This data describes a binding interaction between two proteins.

Interface contacts:
Residue Y146 in the first protein is in contact with residue L129 in the second protein (closest heavy-atom distance 3.5 Å).
Residue C155 in the first protein interacts with residue L129 in the second protein (closest heavy-atom distance 3.9 Å).
Residue Y146 in the first protein is in contact with residue K133 in the second protein (closest heavy-atom distance 4.5 Å).
Residue Y146 in the first protein interacts with residue Y130 in the second protein (closest heavy-atom distance 3.7 Å).
Residue V167 in the first protein contacts residue Y130 in the second protein (closest heavy-atom distance 4.5 Å).
Residue V167 in the first protein contacts residue L129 in the second protein (closest heavy-atom distance 3.8 Å).
Residue R152 in the first protein contacts residue L129 in the second protein (closest heavy-atom distance 3.3 Å).
Residue C155 in the first protein contacts residue Y130 in the second protein (closest heavy-atom distance 4.5 Å).
Residue Y146 in the first protein is in contact with residue C127 in the second protein (closest heavy-atom distance 4.1 Å).
Residue W156 in the first protein interacts with residue Y130 in the second protein (closest heavy-atom distance 4.0 Å).
Residue H157 in the first protein contacts residue Y130 in the second protein (closest heavy-atom distance 3.5 Å).

Sequence of the first protein:
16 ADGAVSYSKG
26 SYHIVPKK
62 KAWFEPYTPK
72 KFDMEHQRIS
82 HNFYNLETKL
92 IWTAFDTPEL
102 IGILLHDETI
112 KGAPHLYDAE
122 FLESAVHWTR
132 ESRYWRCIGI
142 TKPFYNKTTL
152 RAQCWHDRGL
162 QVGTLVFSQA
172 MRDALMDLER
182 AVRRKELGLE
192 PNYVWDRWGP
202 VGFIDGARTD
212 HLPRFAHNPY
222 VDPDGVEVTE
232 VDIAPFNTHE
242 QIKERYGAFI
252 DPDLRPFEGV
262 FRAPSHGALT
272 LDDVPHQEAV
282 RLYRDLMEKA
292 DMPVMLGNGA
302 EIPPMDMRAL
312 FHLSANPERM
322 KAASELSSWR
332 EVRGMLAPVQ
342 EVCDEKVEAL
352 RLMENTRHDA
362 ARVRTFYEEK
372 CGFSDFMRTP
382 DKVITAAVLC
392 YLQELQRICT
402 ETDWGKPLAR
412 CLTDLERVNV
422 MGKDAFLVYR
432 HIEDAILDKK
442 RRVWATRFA

Sequence of the second protein:
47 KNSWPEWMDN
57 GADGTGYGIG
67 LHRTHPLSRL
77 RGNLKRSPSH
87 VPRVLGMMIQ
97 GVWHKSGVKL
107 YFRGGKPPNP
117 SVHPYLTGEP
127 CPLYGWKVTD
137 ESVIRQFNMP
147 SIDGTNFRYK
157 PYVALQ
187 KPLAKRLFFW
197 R